Contacts between the two chains:
Residue R156 in the second protein contacts residue V3 in the first protein (closest heavy-atom distance 4.1 Å).
Residue N70 in the second protein interacts with residue E5 in the first protein (closest heavy-atom distance 3.3 Å).
Residue W147 in the second protein is in contact with residue Y11 in the first protein (closest heavy-atom distance 3.8 Å).
Residue M5 in the second protein is in contact with residue H1 in the first protein (closest heavy-atom distance 3.9 Å).
Residue Y171 in the second protein is in contact with residue H1 in the first protein (closest heavy-atom distance 2.7 Å).
Residue S77 in the second protein contacts residue Y11 in the first protein (closest heavy-atom distance 3.0 Å).
Residue Q155 in the second protein contacts residue V3 in the first protein (closest heavy-atom distance 3.4 Å).
Residue F67 in the second protein contacts residue P2 in the first protein (closest heavy-atom distance 3.6 Å).
Residue I95 in the second protein is in contact with residue Y11 in the first protein (closest heavy-atom distance 4.1 Å).
Residue R97 in the second protein interacts with residue V3 in the first protein (closest heavy-atom distance 3.6 Å).
Residue Y9 in the second protein interacts with residue V3 in the first protein (closest heavy-atom distance 4.3 Å).
Residue W167 in the second protein interacts with residue H1 in the first protein (closest heavy-atom distance 3.3 Å).
Residue F33 in the second protein interacts with residue H1 in the first protein (closest heavy-atom distance 4.7 Å).
Residue I66 in the second protein contacts residue P2 in the first protein (closest heavy-atom distance 4.1 Å).
Residue I124 in the second protein contacts residue Y11 in the first protein (closest heavy-atom distance 4.8 Å).
Residue Y7 in the second protein interacts with residue P2 in the first protein (closest heavy-atom distance 3.3 Å).
Residue I66 in the second protein contacts residue H1 in the first protein (closest heavy-atom distance 3.9 Å).
Residue Y159 in the second protein interacts with residue V3 in the first protein (closest heavy-atom distance 3.5 Å).
Residue R97 in the second protein contacts residue Y11 in the first protein (closest heavy-atom distance 3.6 Å).
Residue K146 in the second protein contacts residue E10 in the first protein (closest heavy-atom distance 2.6 Å).
Residue Y59 in the second protein is in contact with residue H1 in the first protein (closest heavy-atom distance 3.8 Å).
Residue Y159 in the second protein interacts with residue P2 in the first protein (closest heavy-atom distance 3.7 Å).
Residue R156 in the second protein contacts residue E5 in the first protein (closest heavy-atom distance 2.9 Å).
Residue Y74 in the second protein interacts with residue F9 in the first protein (closest heavy-atom distance 4.1 Å).
Residue R97 in the second protein contacts residue E5 in the first protein (closest heavy-atom distance 2.8 Å).
Residue Q96 in the second protein contacts residue Y11 in the first protein (closest heavy-atom distance 5.0 Å).
Residue I66 in the second protein interacts with residue A4 in the first protein (closest heavy-atom distance 3.9 Å).
Residue N63 in the second protein is in contact with residue P2 in the first protein (closest heavy-atom distance 3.2 Å).
Residue Y7 in the second protein interacts with residue H1 in the first protein (closest heavy-atom distance 2.8 Å).
Residue W147 in the second protein is in contact with residue E10 in the first protein (closest heavy-atom distance 3.0 Å).
Residue Y99 in the second protein contacts residue P2 in the first protein (closest heavy-atom distance 3.2 Å).
Residue N63 in the second protein is in contact with residue H1 in the first protein (closest heavy-atom distance 3.9 Å).
Residue S77 in the second protein is in contact with residue F9 in the first protein (closest heavy-atom distance 4.8 Å).
Residue R97 in the second protein contacts residue F9 in the first protein (closest heavy-atom distance 4.2 Å).
Residue R156 in the second protein is in contact with residue A4 in the first protein (closest heavy-atom distance 4.7 Å).
Residue N80 in the second protein contacts residue E10 in the first protein (closest heavy-atom distance 3.4 Å).
Residue W147 in the second protein is in contact with residue F9 in the first protein (closest heavy-atom distance 3.7 Å).
Residue L81 in the second protein is in contact with residue Y11 in the first protein (closest heavy-atom distance 3.6 Å).
Residue T143 in the second protein contacts residue Y11 in the first protein (closest heavy-atom distance 2.9 Å).
Residue S116 in the second protein contacts residue Y11 in the first protein (closest heavy-atom distance 2.9 Å).
Residue E76 in the second protein interacts with residue E10 in the first protein (closest heavy-atom distance 3.8 Å).
Residue Y9 in the second protein interacts with residue E5 in the first protein (closest heavy-atom distance 4.7 Å).
Residue R62 in the second protein is in contact with residue A4 in the first protein (closest heavy-atom distance 2.9 Å).
Residue Y159 in the second protein is in contact with residue H1 in the first protein (closest heavy-atom distance 2.6 Å).
Residue K146 in the second protein is in contact with residue Y11 in the first protein (closest heavy-atom distance 2.8 Å).
Residue N80 in the second protein interacts with residue Y11 in the first protein (closest heavy-atom distance 2.8 Å).
Residue Y99 in the second protein contacts residue V3 in the first protein (closest heavy-atom distance 3.1 Å).
Residue S77 in the second protein interacts with residue E10 in the first protein (closest heavy-atom distance 3.6 Å).
Residue R156 in the second protein contacts residue F9 in the first protein (closest heavy-atom distance 3.4 Å).
Residue I66 in the second protein is in contact with residue V3 in the first protein (closest heavy-atom distance 3.6 Å).
Residue Q155 in the second protein interacts with residue A4 in the first protein (closest heavy-atom distance 3.4 Å).
Residue Y9 in the second protein interacts with residue P2 in the first protein (closest heavy-atom distance 3.9 Å).
Residue T73 in the second protein is in contact with residue F9 in the first protein (closest heavy-atom distance 3.1 Å).
Residue Y84 in the second protein interacts with residue Y11 in the first protein (closest heavy-atom distance 2.8 Å).
Residue V152 in the second protein interacts with residue F9 in the first protein (closest heavy-atom distance 4.8 Å).
Residue Y74 in the second protein contacts residue Y11 in the first protein (closest heavy-atom distance 2.8 Å).
Residue R62 in the second protein contacts residue H1 in the first protein (closest heavy-atom distance 3.5 Å).
Residue Y123 in the second protein interacts with residue Y11 in the first protein (closest heavy-atom distance 4.1 Å).

These two protein chains interact to form a complex.

Sequence of the second protein:
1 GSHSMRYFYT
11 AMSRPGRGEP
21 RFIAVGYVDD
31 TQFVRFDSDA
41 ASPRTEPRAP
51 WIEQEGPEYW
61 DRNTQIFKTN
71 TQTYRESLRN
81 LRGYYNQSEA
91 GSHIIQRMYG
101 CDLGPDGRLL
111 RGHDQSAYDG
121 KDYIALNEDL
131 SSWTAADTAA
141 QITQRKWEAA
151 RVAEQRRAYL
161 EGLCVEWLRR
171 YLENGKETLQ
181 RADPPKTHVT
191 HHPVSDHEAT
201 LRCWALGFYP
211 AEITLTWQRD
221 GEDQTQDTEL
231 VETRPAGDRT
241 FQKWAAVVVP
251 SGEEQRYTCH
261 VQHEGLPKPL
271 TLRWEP

Sequence of the first protein:
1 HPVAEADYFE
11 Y